Sequence of the first protein:
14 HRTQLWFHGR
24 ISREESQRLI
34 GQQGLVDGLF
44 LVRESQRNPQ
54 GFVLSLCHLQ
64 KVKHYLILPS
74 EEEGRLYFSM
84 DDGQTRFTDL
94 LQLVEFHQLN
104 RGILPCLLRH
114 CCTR

Residue-level contacts at the interface:
Residue L69 in the first protein is in contact with residue N7 in the second protein (closest heavy-atom distance 2.9 Å).
Residue R26 in the first protein contacts residue G4 in the second protein (closest heavy-atom distance 2.8 Å).
Residue Y68 in the first protein contacts residue N7 in the second protein (closest heavy-atom distance 3.2 Å).
Residue R50 in the first protein contacts residue E3 in the second protein (closest heavy-atom distance 3.8 Å).
Residue M83 in the first protein contacts residue N7 in the second protein (closest heavy-atom distance 2.7 Å).
Residue R50 in the first protein contacts residue G4 in the second protein (closest heavy-atom distance 4.0 Å).
Residue R50 in the first protein contacts residue Y5 in the second protein (closest heavy-atom distance 3.4 Å).
Residue L69 in the first protein is in contact with residue F2 in the second protein (closest heavy-atom distance 4.1 Å).
Residue H67 in the first protein is in contact with residue D6 in the second protein (closest heavy-atom distance 2.8 Å).
Residue D84 in the first protein interacts with residue F2 in the second protein (closest heavy-atom distance 5.0 Å).
Residue Y68 in the first protein contacts residue D6 in the second protein (closest heavy-atom distance 3.5 Å).
Residue D84 in the first protein interacts with residue N7 in the second protein (closest heavy-atom distance 4.9 Å).
Residue K66 in the first protein interacts with residue D6 in the second protein (closest heavy-atom distance 3.2 Å).
Residue I106 in the first protein contacts residue N7 in the second protein (closest heavy-atom distance 4.3 Å).
Residue L69 in the first protein contacts residue Y5 in the second protein (closest heavy-atom distance 3.6 Å).
Residue R26 in the first protein contacts residue Y5 in the second protein (closest heavy-atom distance 3.6 Å).
Residue S48 in the first protein contacts residue Y5 in the second protein (closest heavy-atom distance 3.8 Å).
Residue V56 in the first protein interacts with residue Y5 in the second protein (closest heavy-atom distance 4.1 Å).
Residue D85 in the first protein contacts residue F2 in the second protein (closest heavy-atom distance 3.9 Å).
Residue H67 in the first protein is in contact with residue Y5 in the second protein (closest heavy-atom distance 3.5 Å).
Residue Y68 in the first protein is in contact with residue Y5 in the second protein (closest heavy-atom distance 4.4 Å).
Residue H67 in the first protein contacts residue N7 in the second protein (closest heavy-atom distance 3.9 Å).
Residue M83 in the first protein contacts residue F2 in the second protein (closest heavy-atom distance 3.5 Å).
Residue V65 in the first protein contacts residue D6 in the second protein (closest heavy-atom distance 4.3 Å).
Residue L71 in the first protein is in contact with residue F2 in the second protein (closest heavy-atom distance 3.8 Å).
Residue N51 in the first protein is in contact with residue Y5 in the second protein (closest heavy-atom distance 3.1 Å).

Sequence of the second protein:
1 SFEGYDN

This data describes a binding interaction between two proteins.